Sequence of the first protein:
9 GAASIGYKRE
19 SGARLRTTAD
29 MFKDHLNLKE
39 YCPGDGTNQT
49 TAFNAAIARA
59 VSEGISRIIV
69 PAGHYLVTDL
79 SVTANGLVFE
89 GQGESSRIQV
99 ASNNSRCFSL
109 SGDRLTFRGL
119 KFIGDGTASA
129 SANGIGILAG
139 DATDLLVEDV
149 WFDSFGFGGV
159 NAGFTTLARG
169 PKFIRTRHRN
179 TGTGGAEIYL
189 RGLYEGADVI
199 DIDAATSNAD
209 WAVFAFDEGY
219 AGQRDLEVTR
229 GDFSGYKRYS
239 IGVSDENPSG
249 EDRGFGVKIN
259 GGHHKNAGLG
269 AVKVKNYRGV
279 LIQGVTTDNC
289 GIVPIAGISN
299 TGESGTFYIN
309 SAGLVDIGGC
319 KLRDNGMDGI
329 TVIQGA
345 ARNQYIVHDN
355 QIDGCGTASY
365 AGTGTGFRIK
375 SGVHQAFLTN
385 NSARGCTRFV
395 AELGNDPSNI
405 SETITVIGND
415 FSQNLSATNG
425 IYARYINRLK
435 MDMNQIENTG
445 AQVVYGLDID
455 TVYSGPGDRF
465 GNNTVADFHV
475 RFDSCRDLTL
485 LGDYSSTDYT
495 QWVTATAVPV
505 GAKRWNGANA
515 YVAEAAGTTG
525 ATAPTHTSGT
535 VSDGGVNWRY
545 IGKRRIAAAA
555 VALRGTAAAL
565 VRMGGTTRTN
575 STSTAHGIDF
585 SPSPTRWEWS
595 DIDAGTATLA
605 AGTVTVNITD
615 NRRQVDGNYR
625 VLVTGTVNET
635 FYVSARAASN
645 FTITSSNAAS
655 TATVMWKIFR

Sequence of the second protein:
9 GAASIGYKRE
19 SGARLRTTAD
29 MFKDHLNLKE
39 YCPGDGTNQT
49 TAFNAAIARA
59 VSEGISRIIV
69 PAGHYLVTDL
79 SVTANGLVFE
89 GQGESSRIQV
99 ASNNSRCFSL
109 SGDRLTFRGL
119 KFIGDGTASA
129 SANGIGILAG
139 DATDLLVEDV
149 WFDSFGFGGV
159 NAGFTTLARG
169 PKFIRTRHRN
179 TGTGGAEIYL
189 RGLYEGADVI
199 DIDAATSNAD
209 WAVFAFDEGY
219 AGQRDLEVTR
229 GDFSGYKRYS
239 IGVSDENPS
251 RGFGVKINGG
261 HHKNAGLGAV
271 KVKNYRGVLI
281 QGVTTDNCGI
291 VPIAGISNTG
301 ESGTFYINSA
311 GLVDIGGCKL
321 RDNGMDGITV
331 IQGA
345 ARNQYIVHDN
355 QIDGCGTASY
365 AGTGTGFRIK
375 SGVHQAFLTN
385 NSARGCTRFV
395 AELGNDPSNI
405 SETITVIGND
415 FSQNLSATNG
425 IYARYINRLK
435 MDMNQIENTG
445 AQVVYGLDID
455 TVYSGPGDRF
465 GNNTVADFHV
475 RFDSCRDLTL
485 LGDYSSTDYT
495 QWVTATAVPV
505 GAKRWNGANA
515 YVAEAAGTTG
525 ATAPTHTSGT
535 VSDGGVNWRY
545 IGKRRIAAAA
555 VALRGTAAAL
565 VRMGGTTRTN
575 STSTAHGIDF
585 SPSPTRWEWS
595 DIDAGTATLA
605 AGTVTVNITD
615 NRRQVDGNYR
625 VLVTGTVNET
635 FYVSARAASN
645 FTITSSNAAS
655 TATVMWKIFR

The following describes two proteins that form a bound complex.

Interface contacts:
Residue E38 in the first protein interacts with residue Y15 in the second protein (closest heavy-atom distance 2.8 Å).
Residue V504 in the first protein contacts residue S402 in the second protein (closest heavy-atom distance 3.0 Å).
Residue K37 in the first protein contacts residue R24 in the second protein (closest heavy-atom distance 3.2 Å).
Residue R173 in the first protein contacts residue I172 in the second protein (closest heavy-atom distance 3.3 Å).
Residue D357 in the first protein contacts residue R276 in the second protein (closest heavy-atom distance 3.0 Å).
Residue G629 in the first protein is in contact with residue Y636 in the second protein (closest heavy-atom distance 3.2 Å).
Residue T628 in the first protein interacts with residue V625 in the second protein (closest heavy-atom distance 2.8 Å).
Residue M659 in the first protein is in contact with residue V625 in the second protein (closest heavy-atom distance 3.3 Å).
Residue D201 in the first protein interacts with residue R167 in the second protein (closest heavy-atom distance 3.0 Å).
Residue V631 in the first protein contacts residue Y636 in the second protein (closest heavy-atom distance 3.2 Å).
Residue T284 in the first protein contacts residue K256 in the second protein (closest heavy-atom distance 2.7 Å).
Residue G260 in the first protein interacts with residue K256 in the second protein (closest heavy-atom distance 3.4 Å).
Residue E38 in the first protein interacts with residue M29 in the second protein (closest heavy-atom distance 3.4 Å).
Residue G282 in the first protein interacts with residue K256 in the second protein (closest heavy-atom distance 3.3 Å).
Residue R321 in the first protein contacts residue R276 in the second protein (closest heavy-atom distance 3.3 Å).
Residue K319 in the first protein interacts with residue D314 in the second protein (closest heavy-atom distance 3.0 Å).
Residue D414 in the first protein interacts with residue Q379 in the second protein (closest heavy-atom distance 3.2 Å).
Residue Y39 in the first protein interacts with residue E18 in the second protein (closest heavy-atom distance 3.1 Å).
Residue M437 in the first protein interacts with residue D436 in the second protein (closest heavy-atom distance 3.4 Å).
Residue G412 in the first protein interacts with residue F381 in the second protein (closest heavy-atom distance 3.1 Å).
Residue G569 in the first protein contacts residue R566 in the second protein (closest heavy-atom distance 3.0 Å).
Residue T630 in the first protein interacts with residue V637 in the second protein (closest heavy-atom distance 3.0 Å).
Residue T628 in the first protein is in contact with residue V627 in the second protein (closest heavy-atom distance 3.1 Å).
Residue Q355 in the first protein interacts with residue N347 in the second protein (closest heavy-atom distance 3.0 Å).
Residue N384 in the first protein is in contact with residue T383 in the second protein (closest heavy-atom distance 2.7 Å).
Residue S93 in the first protein is in contact with residue S64 in the second protein (closest heavy-atom distance 2.5 Å).
Residue K507 in the first protein is in contact with residue E406 in the second protein (closest heavy-atom distance 3.2 Å).
Residue N438 in the first protein contacts residue K434 in the second protein (closest heavy-atom distance 2.8 Å).
Residue E61 in the first protein contacts residue R17 in the second protein (closest heavy-atom distance 3.0 Å).
Residue K263 in the first protein contacts residue R251 in the second protein (closest heavy-atom distance 3.1 Å).
Residue D286 in the first protein interacts with residue R251 in the second protein (closest heavy-atom distance 3.0 Å).
Residue T600 in the first protein contacts residue R624 in the second protein (closest heavy-atom distance 3.3 Å).
Residue Q439 in the first protein interacts with residue K434 in the second protein (closest heavy-atom distance 2.9 Å).
Residue D487 in the first protein interacts with residue R432 in the second protein (closest heavy-atom distance 3.4 Å).
Residue A10 in the first protein interacts with residue G14 in the second protein (closest heavy-atom distance 2.9 Å).
Residue E38 in the first protein contacts residue R22 in the second protein (closest heavy-atom distance 2.8 Å).
Residue V504 in the first protein interacts with residue N403 in the second protein (closest heavy-atom distance 3.3 Å).
Residue D230 in the first protein contacts residue R167 in the second protein (closest heavy-atom distance 3.1 Å).
Residue Q90 in the first protein contacts residue R65 in the second protein (closest heavy-atom distance 3.3 Å).
Residue H33 in the first protein interacts with residue R17 in the second protein (closest heavy-atom distance 2.2 Å).
Residue G461 in the first protein contacts residue K434 in the second protein (closest heavy-atom distance 3.0 Å).
Residue Q355 in the first protein contacts residue Q348 in the second protein (closest heavy-atom distance 3.0 Å).
Residue C40 in the first protein is in contact with residue R22 in the second protein (closest heavy-atom distance 3.4 Å).
Residue K37 in the first protein is in contact with residue R22 in the second protein (closest heavy-atom distance 2.8 Å).
Residue K37 in the first protein interacts with residue D32 in the second protein (closest heavy-atom distance 2.9 Å).
Residue N35 in the first protein interacts with residue D32 in the second protein (closest heavy-atom distance 3.2 Å).
Residue R572 in the first protein interacts with residue D481 in the second protein (closest heavy-atom distance 2.8 Å).
Residue E92 in the first protein contacts residue R112 in the second protein (closest heavy-atom distance 2.7 Å).
Residue K31 in the first protein contacts residue R17 in the second protein (closest heavy-atom distance 2.9 Å).
Residue R572 in the first protein is in contact with residue R566 in the second protein (closest heavy-atom distance 3.2 Å).
Residue D595 in the first protein contacts residue S594 in the second protein (closest heavy-atom distance 3.4 Å).
Residue N354 in the first protein contacts residue Q348 in the second protein (closest heavy-atom distance 3.0 Å).
Residue K319 in the first protein is in contact with residue Q348 in the second protein (closest heavy-atom distance 2.5 Å).
Residue E92 in the first protein interacts with residue G84 in the second protein (closest heavy-atom distance 3.3 Å).
Residue E38 in the first protein is in contact with residue R17 in the second protein (closest heavy-atom distance 2.6 Å).
Residue R57 in the first protein is in contact with residue E18 in the second protein (closest heavy-atom distance 3.4 Å).
Residue G629 in the first protein contacts residue V637 in the second protein (closest heavy-atom distance 3.2 Å).
Residue V504 in the first protein is in contact with residue I404 in the second protein (closest heavy-atom distance 3.0 Å).
Residue R616 in the first protein interacts with residue R566 in the second protein (closest heavy-atom distance 3.1 Å).
Residue S386 in the first protein interacts with residue Q348 in the second protein (closest heavy-atom distance 3.0 Å).